Sequence of chain A:
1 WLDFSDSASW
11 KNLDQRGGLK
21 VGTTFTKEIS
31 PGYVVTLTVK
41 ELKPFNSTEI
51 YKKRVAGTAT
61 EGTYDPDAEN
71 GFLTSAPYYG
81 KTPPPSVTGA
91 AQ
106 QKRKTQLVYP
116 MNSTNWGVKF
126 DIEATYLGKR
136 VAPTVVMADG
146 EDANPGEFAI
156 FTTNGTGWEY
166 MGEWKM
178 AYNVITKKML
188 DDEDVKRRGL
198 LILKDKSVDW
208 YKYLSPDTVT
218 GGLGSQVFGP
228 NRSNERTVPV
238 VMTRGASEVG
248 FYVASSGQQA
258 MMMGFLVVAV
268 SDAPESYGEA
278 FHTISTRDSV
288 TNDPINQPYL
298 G

Contacts between the two chains:
Residue E164 in chain B interacts with residue M239 in chain A (closest heavy-atom distance 2.9 Å).
Residue W169 in chain B interacts with residue V235 in chain A (closest heavy-atom distance 2.8 Å).
Residue G261 in chain B interacts with residue V141 in chain A (closest heavy-atom distance 2.8 Å).
Residue V235 in chain B interacts with residue W169 in chain A (closest heavy-atom distance 2.8 Å).
Residue F125 in chain B contacts residue V246 in chain A (closest heavy-atom distance 2.9 Å).
Residue T158 in chain B is in contact with residue T240 in chain A (closest heavy-atom distance 2.8 Å).
Residue P271 in chain B contacts residue A137 in chain A (closest heavy-atom distance 2.9 Å).
Residue L2 in chain B contacts residue M260 in chain A (closest heavy-atom distance 2.9 Å).
Residue T161 in chain B contacts residue T240 in chain A (closest heavy-atom distance 2.7 Å).
Residue S118 in chain B is in contact with residue S253 in chain A (closest heavy-atom distance 2.8 Å).
Residue F153 in chain B is in contact with residue A251 in chain A (closest heavy-atom distance 2.9 Å).
Residue R284 in chain B interacts with residue G221 in chain A (closest heavy-atom distance 2.8 Å).
Residue Q256 in chain B interacts with residue D144 in chain A (closest heavy-atom distance 2.9 Å).
Residue S253 in chain B contacts residue S118 in chain A (closest heavy-atom distance 2.8 Å).
Residue D144 in chain B contacts residue Q256 in chain A (closest heavy-atom distance 2.9 Å).
Residue T240 in chain B contacts residue V140 in chain A (closest heavy-atom distance 2.8 Å).
Residue G247 in chain B is in contact with residue T157 in chain A (closest heavy-atom distance 2.9 Å).
Residue A257 in chain B is in contact with residue G145 in chain A (closest heavy-atom distance 2.9 Å).
Residue T240 in chain B interacts with residue T158 in chain A (closest heavy-atom distance 2.8 Å).
Residue A251 in chain B interacts with residue F153 in chain A (closest heavy-atom distance 2.9 Å).
Residue R233 in chain B contacts residue M171 in chain A (closest heavy-atom distance 2.9 Å).
Residue T157 in chain B interacts with residue G247 in chain A (closest heavy-atom distance 2.9 Å).
Residue V238 in chain B interacts with residue M142 in chain A (closest heavy-atom distance 2.9 Å).
Residue N159 in chain B is in contact with residue S244 in chain A (closest heavy-atom distance 2.9 Å).
Residue G221 in chain B contacts residue R284 in chain A (closest heavy-atom distance 2.8 Å).
Residue M260 in chain B interacts with residue L2 in chain A (closest heavy-atom distance 2.9 Å).
Residue N289 in chain B is in contact with residue T215 in chain A (closest heavy-atom distance 2.8 Å).
Residue Q223 in chain B contacts residue R284 in chain A (closest heavy-atom distance 2.9 Å).
Residue M239 in chain B is in contact with residue E164 in chain A (closest heavy-atom distance 2.9 Å).
Residue D285 in chain B contacts residue R54 in chain A (closest heavy-atom distance 2.9 Å).
Residue W121 in chain B contacts residue V250 in chain A (closest heavy-atom distance 2.8 Å).
Residue A137 in chain B interacts with residue P271 in chain A (closest heavy-atom distance 2.9 Å).
Residue R284 in chain B contacts residue Q223 in chain A (closest heavy-atom distance 2.9 Å).
Residue T139 in chain B is in contact with residue L263 in chain A (closest heavy-atom distance 2.9 Å).
Residue T240 in chain B interacts with residue T161 in chain A (closest heavy-atom distance 2.7 Å).
Residue S244 in chain B is in contact with residue I127 in chain A (closest heavy-atom distance 2.8 Å).
Residue S244 in chain B interacts with residue N159 in chain A (closest heavy-atom distance 2.9 Å).
Residue V250 in chain B is in contact with residue W121 in chain A (closest heavy-atom distance 2.8 Å).
Residue V237 in chain B interacts with residue M166 in chain A (closest heavy-atom distance 2.9 Å).
Residue V141 in chain B interacts with residue G261 in chain A (closest heavy-atom distance 2.8 Å).
Residue M258 in chain B is in contact with residue L112 in chain A (closest heavy-atom distance 2.9 Å).
Residue T161 in chain B interacts with residue R241 in chain A (closest heavy-atom distance 2.8 Å).
Residue Y249 in chain B contacts residue I155 in chain A (closest heavy-atom distance 2.8 Å).
Residue L263 in chain B contacts residue T139 in chain A (closest heavy-atom distance 2.9 Å).
Residue R241 in chain B is in contact with residue T161 in chain A (closest heavy-atom distance 2.8 Å).
Residue I127 in chain B interacts with residue S244 in chain A (closest heavy-atom distance 2.8 Å).
Residue P138 in chain B is in contact with residue G242 in chain A (closest heavy-atom distance 2.9 Å).
Residue G145 in chain B interacts with residue A257 in chain A (closest heavy-atom distance 2.9 Å).
Residue M171 in chain B is in contact with residue R233 in chain A (closest heavy-atom distance 2.9 Å).
Residue G242 in chain B is in contact with residue P138 in chain A (closest heavy-atom distance 2.9 Å).
Residue R54 in chain B is in contact with residue D285 in chain A (closest heavy-atom distance 2.9 Å).
Residue M142 in chain B is in contact with residue V238 in chain A (closest heavy-atom distance 2.9 Å).
Residue V246 in chain B is in contact with residue F125 in chain A (closest heavy-atom distance 2.9 Å).
Residue L112 in chain B interacts with residue M258 in chain A (closest heavy-atom distance 2.9 Å).
Residue E245 in chain B interacts with residue K40 in chain A (closest heavy-atom distance 2.3 Å).
Residue M166 in chain B contacts residue V237 in chain A (closest heavy-atom distance 2.9 Å).
Residue I155 in chain B contacts residue Y249 in chain A (closest heavy-atom distance 2.8 Å).
Residue K40 in chain B interacts with residue E245 in chain A (closest heavy-atom distance 2.3 Å).
Residue V140 in chain B contacts residue T240 in chain A (closest heavy-atom distance 2.8 Å).
Residue T215 in chain B is in contact with residue N289 in chain A (closest heavy-atom distance 2.8 Å).

This data describes a binding interaction between two proteins.

Sequence of chain B:
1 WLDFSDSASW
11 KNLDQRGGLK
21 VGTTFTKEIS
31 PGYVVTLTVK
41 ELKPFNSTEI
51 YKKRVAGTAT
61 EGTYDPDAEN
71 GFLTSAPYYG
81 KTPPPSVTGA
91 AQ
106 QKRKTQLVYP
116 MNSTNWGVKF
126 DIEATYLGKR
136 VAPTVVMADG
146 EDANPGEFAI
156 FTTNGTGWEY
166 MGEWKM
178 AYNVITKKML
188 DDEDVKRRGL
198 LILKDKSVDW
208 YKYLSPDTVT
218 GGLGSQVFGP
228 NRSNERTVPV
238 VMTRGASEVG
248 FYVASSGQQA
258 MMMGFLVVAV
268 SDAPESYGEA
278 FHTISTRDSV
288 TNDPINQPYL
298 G